This data describes a binding interaction between two proteins.

Contacts between the two chains:
Residue S106 in protein 2 interacts with residue F8 in protein 1 (closest heavy-atom distance 3.6 Å).
Residue S106 in protein 2 interacts with residue N12 in protein 1 (closest heavy-atom distance 3.7 Å).
Residue S55 in protein 2 interacts with residue W15 in protein 1 (closest heavy-atom distance 3.7 Å).
Residue Y103 in protein 2 interacts with residue W13 in protein 1 (closest heavy-atom distance 3.4 Å).
Residue Y101 in protein 2 interacts with residue Y16 in protein 1 (closest heavy-atom distance 3.7 Å).
Residue Y101 in protein 2 interacts with residue T11 in protein 1 (closest heavy-atom distance 4.7 Å).
Residue Y102 in protein 2 contacts residue Y16 in protein 1 (closest heavy-atom distance 5.0 Å).
Residue P58 in protein 2 contacts residue F8 in protein 1 (closest heavy-atom distance 3.9 Å).
Residue N59 in protein 2 contacts residue F8 in protein 1 (closest heavy-atom distance 3.7 Å).
Residue Y103 in protein 2 contacts residue Y16 in protein 1 (closest heavy-atom distance 3.6 Å).
Residue G104 in protein 2 is in contact with residue Y16 in protein 1 (closest heavy-atom distance 3.4 Å).
Residue S55 in protein 2 contacts residue N12 in protein 1 (closest heavy-atom distance 4.5 Å).
Residue G104 in protein 2 interacts with residue N12 in protein 1 (closest heavy-atom distance 3.7 Å).
Residue S106 in protein 2 contacts residue N9 in protein 1 (closest heavy-atom distance 4.2 Å).
Residue T30 in protein 2 is in contact with residue W15 in protein 1 (closest heavy-atom distance 4.9 Å).
Residue Y101 in protein 2 contacts residue W15 in protein 1 (closest heavy-atom distance 3.6 Å).
Residue I57 in protein 2 contacts residue F8 in protein 1 (closest heavy-atom distance 3.6 Å).
Residue Y107 in protein 2 interacts with residue N9 in protein 1 (closest heavy-atom distance 2.8 Å).
Residue F33 in protein 2 contacts residue F8 in protein 1 (closest heavy-atom distance 4.0 Å).
Residue I57 in protein 2 contacts residue T11 in protein 1 (closest heavy-atom distance 3.4 Å).
Residue N52 in protein 2 contacts residue W15 in protein 1 (closest heavy-atom distance 4.1 Å).
Residue Y101 in protein 2 interacts with residue W13 in protein 1 (closest heavy-atom distance 4.6 Å).
Residue K74 in protein 2 is in contact with residue W15 in protein 1 (closest heavy-atom distance 3.8 Å).
Residue N52 in protein 2 interacts with residue F8 in protein 1 (closest heavy-atom distance 4.5 Å).
Residue Y101 in protein 2 interacts with residue N12 in protein 1 (closest heavy-atom distance 2.5 Å).
Residue V50 in protein 2 contacts residue F8 in protein 1 (closest heavy-atom distance 3.8 Å).
Residue F33 in protein 2 is in contact with residue N12 in protein 1 (closest heavy-atom distance 3.4 Å).
Residue I57 in protein 2 is in contact with residue W7 in protein 1 (closest heavy-atom distance 4.5 Å).
Residue G104 in protein 2 contacts residue W13 in protein 1 (closest heavy-atom distance 3.6 Å).
Residue N59 in protein 2 contacts residue N6 in protein 1 (closest heavy-atom distance 5.0 Å).
Residue N52 in protein 2 is in contact with residue N12 in protein 1 (closest heavy-atom distance 2.9 Å).
Residue G104 in protein 2 interacts with residue N9 in protein 1 (closest heavy-atom distance 4.7 Å).
Residue G54 in protein 2 interacts with residue W15 in protein 1 (closest heavy-atom distance 3.3 Å).

Sequence of protein 1:
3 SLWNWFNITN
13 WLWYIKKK

Sequence of protein 2:
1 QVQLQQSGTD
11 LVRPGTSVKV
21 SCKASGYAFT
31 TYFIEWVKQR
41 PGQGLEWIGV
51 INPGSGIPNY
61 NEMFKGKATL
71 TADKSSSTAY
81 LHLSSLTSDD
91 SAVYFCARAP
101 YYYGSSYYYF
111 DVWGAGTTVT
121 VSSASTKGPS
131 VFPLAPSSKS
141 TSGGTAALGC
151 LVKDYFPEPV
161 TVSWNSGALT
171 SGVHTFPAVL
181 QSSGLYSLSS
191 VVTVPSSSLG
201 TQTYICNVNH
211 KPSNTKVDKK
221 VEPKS